This data describes a binding interaction between two proteins.

Interface contacts:
Residue E109 in the first protein is in contact with residue G13 in the second protein (closest heavy-atom distance 3.2 Å).
Residue N110 in the first protein interacts with residue T9 in the second protein (closest heavy-atom distance 3.0 Å).
Residue P107 in the first protein is in contact with residue V12 in the second protein (closest heavy-atom distance 3.5 Å).
Residue N110 in the first protein interacts with residue Q8 in the second protein (closest heavy-atom distance 3.8 Å).
Residue P107 in the first protein interacts with residue W15 in the second protein (closest heavy-atom distance 3.6 Å).
Residue L106 in the first protein is in contact with residue V12 in the second protein (closest heavy-atom distance 4.0 Å).
Residue N105 in the first protein contacts residue W15 in the second protein (closest heavy-atom distance 3.1 Å).
Residue S132 in the first protein contacts residue V10 in the second protein (closest heavy-atom distance 4.1 Å).
Residue L131 in the first protein is in contact with residue V10 in the second protein (closest heavy-atom distance 4.2 Å).
Residue I108 in the first protein is in contact with residue G13 in the second protein (closest heavy-atom distance 4.1 Å).
Residue I108 in the first protein contacts residue V12 in the second protein (closest heavy-atom distance 3.6 Å).
Residue L106 in the first protein interacts with residue W15 in the second protein (closest heavy-atom distance 4.3 Å).
Residue P107 in the first protein interacts with residue I11 in the second protein (closest heavy-atom distance 4.7 Å).
Residue N110 in the first protein interacts with residue V10 in the second protein (closest heavy-atom distance 3.2 Å).
Residue N110 in the first protein interacts with residue I11 in the second protein (closest heavy-atom distance 2.9 Å).
Residue P107 in the first protein is in contact with residue P14 in the second protein (closest heavy-atom distance 3.8 Å).
Residue E109 in the first protein contacts residue I11 in the second protein (closest heavy-atom distance 2.8 Å).
Residue L133 in the first protein is in contact with residue T9 in the second protein (closest heavy-atom distance 3.8 Å).
Residue L133 in the first protein is in contact with residue V10 in the second protein (closest heavy-atom distance 3.9 Å).
Residue L133 in the first protein interacts with residue Q8 in the second protein (closest heavy-atom distance 3.5 Å).
Residue E109 in the first protein contacts residue P14 in the second protein (closest heavy-atom distance 3.6 Å).
Residue E109 in the first protein contacts residue V12 in the second protein (closest heavy-atom distance 4.4 Å).
Residue G111 in the first protein interacts with residue V10 in the second protein (closest heavy-atom distance 4.5 Å).
Residue L131 in the first protein is in contact with residue V12 in the second protein (closest heavy-atom distance 4.0 Å).
Residue I108 in the first protein is in contact with residue I11 in the second protein (closest heavy-atom distance 3.7 Å).
Residue P107 in the first protein is in contact with residue G13 in the second protein (closest heavy-atom distance 2.9 Å).

Sequence of the first protein:
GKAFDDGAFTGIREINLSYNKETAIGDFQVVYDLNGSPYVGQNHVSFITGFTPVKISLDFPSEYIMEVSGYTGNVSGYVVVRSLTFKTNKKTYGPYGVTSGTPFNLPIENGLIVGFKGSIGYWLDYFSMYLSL

Sequence of the second protein:
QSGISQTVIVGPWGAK